Sequence of protein 1:
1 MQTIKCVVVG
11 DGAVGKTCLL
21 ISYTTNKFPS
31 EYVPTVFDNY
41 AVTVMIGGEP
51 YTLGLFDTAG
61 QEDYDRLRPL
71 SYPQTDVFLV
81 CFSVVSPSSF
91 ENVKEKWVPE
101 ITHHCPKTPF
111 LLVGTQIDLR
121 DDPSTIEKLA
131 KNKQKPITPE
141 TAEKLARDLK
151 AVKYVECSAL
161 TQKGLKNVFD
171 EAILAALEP

The following describes two proteins that form a bound complex.

Contacts between the two chains:
Residue T24 in protein 1 interacts with residue F15 in protein 2 (closest heavy-atom distance 2.7 Å).
Residue D38 in protein 1 interacts with residue S19 in protein 2 (closest heavy-atom distance 3.7 Å).
Residue P179 in protein 1 contacts residue K1 in protein 2 (closest heavy-atom distance 3.5 Å).
Residue F37 in protein 1 interacts with residue L38 in protein 2 (closest heavy-atom distance 3.3 Å).
Residue Y40 in protein 1 contacts residue K16 in protein 2 (closest heavy-atom distance 3.5 Å).
Residue D170 in protein 1 is in contact with residue G10 in protein 2 (closest heavy-atom distance 3.5 Å).
Residue R66 in protein 1 interacts with residue G46 in protein 2 (closest heavy-atom distance 3.8 Å).
Residue T43 in protein 1 is in contact with residue G14 in protein 2 (closest heavy-atom distance 3.8 Å).
Residue L174 in protein 1 interacts with residue I9 in protein 2 (closest heavy-atom distance 3.4 Å).
Residue L177 in protein 1 is in contact with residue K2 in protein 2 (closest heavy-atom distance 3.4 Å).
Residue M45 in protein 1 contacts residue G10 in protein 2 (closest heavy-atom distance 2.9 Å).
Residue L70 in protein 1 interacts with residue F42 in protein 2 (closest heavy-atom distance 3.7 Å).
Residue M45 in protein 1 interacts with residue I9 in protein 2 (closest heavy-atom distance 3.6 Å).
Residue A41 in protein 1 is in contact with residue G14 in protein 2 (closest heavy-atom distance 2.5 Å).
Residue I46 in protein 1 contacts residue I9 in protein 2 (closest heavy-atom distance 3.6 Å).
Residue N39 in protein 1 is in contact with residue K16 in protein 2 (closest heavy-atom distance 3.7 Å).
Residue F37 in protein 1 is in contact with residue F42 in protein 2 (closest heavy-atom distance 3.4 Å).
Residue L174 in protein 1 contacts residue S5 in protein 2 (closest heavy-atom distance 3.7 Å).
Residue L67 in protein 1 is in contact with residue I47 in protein 2 (closest heavy-atom distance 3.4 Å).
Residue L70 in protein 1 is in contact with residue L41 in protein 2 (closest heavy-atom distance 3.3 Å).
Residue V42 in protein 1 interacts with residue G14 in protein 2 (closest heavy-atom distance 3.6 Å).
Residue G47 in protein 1 is in contact with residue D8 in protein 2 (closest heavy-atom distance 3.8 Å).
Residue V44 in protein 1 interacts with residue G10 in protein 2 (closest heavy-atom distance 2.8 Å).
Residue Y40 in protein 1 contacts residue H17 in protein 2 (closest heavy-atom distance 3.5 Å).
Residue T25 in protein 1 is in contact with residue F15 in protein 2 (closest heavy-atom distance 3.5 Å).
Residue L174 in protein 1 contacts residue I4 in protein 2 (closest heavy-atom distance 2.7 Å).
Residue I46 in protein 1 interacts with residue I4 in protein 2 (closest heavy-atom distance 3.3 Å).
Residue R66 in protein 1 interacts with residue A45 in protein 2 (closest heavy-atom distance 3.5 Å).
Residue L67 in protein 1 interacts with residue G46 in protein 2 (closest heavy-atom distance 3.7 Å).
Residue P179 in protein 1 is in contact with residue K3 in protein 2 (closest heavy-atom distance 3.4 Å).
Residue A41 in protein 1 interacts with residue V18 in protein 2 (closest heavy-atom distance 3.5 Å).
Residue D38 in protein 1 interacts with residue V21 in protein 2 (closest heavy-atom distance 3.5 Å).
Residue N39 in protein 1 is in contact with residue V18 in protein 2 (closest heavy-atom distance 2.9 Å).
Residue V42 in protein 1 is in contact with residue P12 in protein 2 (closest heavy-atom distance 3.5 Å).
Residue F37 in protein 1 is in contact with residue V21 in protein 2 (closest heavy-atom distance 3.0 Å).
Residue L67 in protein 1 interacts with residue A45 in protein 2 (closest heavy-atom distance 3.2 Å).
Residue L174 in protein 1 interacts with residue K6 in protein 2 (closest heavy-atom distance 3.6 Å).
Residue D170 in protein 1 is in contact with residue I9 in protein 2 (closest heavy-atom distance 2.5 Å).
Residue E178 in protein 1 is in contact with residue K2 in protein 2 (closest heavy-atom distance 2.6 Å).
Residue T43 in protein 1 contacts residue S13 in protein 2 (closest heavy-atom distance 3.0 Å).
Residue N39 in protein 1 contacts residue D35 in protein 2 (closest heavy-atom distance 3.3 Å).
Residue L70 in protein 1 is in contact with residue L38 in protein 2 (closest heavy-atom distance 3.8 Å).
Residue A41 in protein 1 is in contact with residue F15 in protein 2 (closest heavy-atom distance 3.5 Å).
Residue M45 in protein 1 contacts residue D8 in protein 2 (closest heavy-atom distance 2.5 Å).
Residue Y40 in protein 1 is in contact with residue F15 in protein 2 (closest heavy-atom distance 3.4 Å).
Residue A41 in protein 1 interacts with residue K16 in protein 2 (closest heavy-atom distance 2.6 Å).
Residue N39 in protein 1 interacts with residue H17 in protein 2 (closest heavy-atom distance 3.8 Å).
Residue L67 in protein 1 interacts with residue F42 in protein 2 (closest heavy-atom distance 3.4 Å).
Residue V44 in protein 1 is in contact with residue I9 in protein 2 (closest heavy-atom distance 3.3 Å).
Residue V44 in protein 1 is in contact with residue P12 in protein 2 (closest heavy-atom distance 3.8 Å).
Residue D38 in protein 1 contacts residue H20 in protein 2 (closest heavy-atom distance 3.7 Å).
Residue Q2 in protein 1 is in contact with residue K2 in protein 2 (closest heavy-atom distance 3.3 Å).
Residue Y23 in protein 1 is in contact with residue P12 in protein 2 (closest heavy-atom distance 3.8 Å).
Residue V36 in protein 1 contacts residue W23 in protein 2 (closest heavy-atom distance 3.4 Å).
Residue V36 in protein 1 is in contact with residue F29 in protein 2 (closest heavy-atom distance 3.0 Å).
Residue L177 in protein 1 contacts residue I4 in protein 2 (closest heavy-atom distance 3.3 Å).
Residue V36 in protein 1 is in contact with residue V21 in protein 2 (closest heavy-atom distance 3.4 Å).
Residue N39 in protein 1 is in contact with residue S19 in protein 2 (closest heavy-atom distance 3.3 Å).
Residue P179 in protein 1 is in contact with residue K2 in protein 2 (closest heavy-atom distance 2.5 Å).
Residue E171 in protein 1 is in contact with residue K6 in protein 2 (closest heavy-atom distance 3.0 Å).

Sequence of protein 2:
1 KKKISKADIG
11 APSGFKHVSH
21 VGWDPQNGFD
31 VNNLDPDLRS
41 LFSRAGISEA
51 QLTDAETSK